Interface contacts:
Residue L45 in chain B interacts with residue F100 in chain A (closest heavy-atom distance 3.6 Å).
Residue S119 in chain B is in contact with residue Y37 in chain A (closest heavy-atom distance 4.8 Å).
Residue F105 in chain B contacts residue W92 in chain A (closest heavy-atom distance 3.6 Å).
Residue Y60 in chain B interacts with residue N96 in chain A (closest heavy-atom distance 4.2 Å).
Residue F95 in chain B is in contact with residue Q43 in chain A (closest heavy-atom distance 3.2 Å).
Residue G62 in chain B interacts with residue Y97 in chain A (closest heavy-atom distance 4.0 Å).
Residue V37 in chain B interacts with residue F100 in chain A (closest heavy-atom distance 3.5 Å).
Residue Q39 in chain B is in contact with residue Q39 in chain A (closest heavy-atom distance 3.2 Å).
Residue L45 in chain B interacts with residue P45 in chain A (closest heavy-atom distance 3.7 Å).
Residue L45 in chain B interacts with residue Q39 in chain A (closest heavy-atom distance 4.5 Å).
Residue V117 in chain B contacts residue W92 in chain A (closest heavy-atom distance 4.0 Å).
Residue K43 in chain B interacts with residue Y88 in chain A (closest heavy-atom distance 4.7 Å).
Residue Q39 in chain B is in contact with residue Y88 in chain A (closest heavy-atom distance 4.3 Å).
Residue L118 in chain B interacts with residue W92 in chain A (closest heavy-atom distance 2.8 Å).
Residue W123 in chain B contacts residue P45 in chain A (closest heavy-atom distance 3.2 Å).
Residue I120 in chain B interacts with residue Y37 in chain A (closest heavy-atom distance 2.8 Å).
Residue F95 in chain B interacts with residue Q39 in chain A (closest heavy-atom distance 4.2 Å).
Residue K116 in chain B contacts residue W92 in chain A (closest heavy-atom distance 3.7 Å).
Residue N109 in chain B interacts with residue N96 in chain A (closest heavy-atom distance 2.9 Å).
Residue F95 in chain B is in contact with residue G42 in chain A (closest heavy-atom distance 3.6 Å).
Residue W47 in chain B is in contact with residue V98 in chain A (closest heavy-atom distance 3.8 Å).
Residue W123 in chain B is in contact with residue S44 in chain A (closest heavy-atom distance 3.4 Å).
Residue Q46 in chain B interacts with residue Y97 in chain A (closest heavy-atom distance 4.7 Å).
Residue S59 in chain B is in contact with residue N96 in chain A (closest heavy-atom distance 3.5 Å).
Residue S119 in chain B contacts residue W92 in chain A (closest heavy-atom distance 4.4 Å).
Residue I120 in chain B contacts residue Q90 in chain A (closest heavy-atom distance 3.7 Å).
Residue S49 in chain B is in contact with residue V98 in chain A (closest heavy-atom distance 3.4 Å).
Residue I120 in chain B contacts residue L47 in chain A (closest heavy-atom distance 3.9 Å).
Residue L122 in chain B is in contact with residue L47 in chain A (closest heavy-atom distance 4.4 Å).
Residue E115 in chain B is in contact with residue W92 in chain A (closest heavy-atom distance 4.1 Å).
Residue F95 in chain B interacts with residue S44 in chain A (closest heavy-atom distance 3.5 Å).
Residue R110 in chain B is in contact with residue N96 in chain A (closest heavy-atom distance 4.5 Å).
Residue L45 in chain B is in contact with residue Y88 in chain A (closest heavy-atom distance 3.6 Å).
Residue S50 in chain B is in contact with residue V98 in chain A (closest heavy-atom distance 3.9 Å).
Residue A61 in chain B interacts with residue Y97 in chain A (closest heavy-atom distance 4.6 Å).
Residue R110 in chain B interacts with residue S94 in chain A (closest heavy-atom distance 3.7 Å).
Residue S119 in chain B contacts residue F50 in chain A (closest heavy-atom distance 3.3 Å).
Residue W47 in chain B is in contact with residue Y97 in chain A (closest heavy-atom distance 3.9 Å).
Residue W47 in chain B is in contact with residue F100 in chain A (closest heavy-atom distance 3.4 Å).
Residue F105 in chain B interacts with residue N96 in chain A (closest heavy-atom distance 4.6 Å).
Residue G124 in chain B interacts with residue S44 in chain A (closest heavy-atom distance 3.8 Å).
Residue S50 in chain B contacts residue N96 in chain A (closest heavy-atom distance 3.3 Å).
Residue F95 in chain B contacts residue P45 in chain A (closest heavy-atom distance 3.9 Å).
Residue H100 in chain B interacts with residue S54 in chain A (closest heavy-atom distance 3.2 Å).
Residue W123 in chain B interacts with residue Q90 in chain A (closest heavy-atom distance 3.6 Å).
Residue L118 in chain B contacts residue F50 in chain A (closest heavy-atom distance 3.2 Å).
Residue R125 in chain B interacts with residue Q43 in chain A (closest heavy-atom distance 4.7 Å).
Residue W123 in chain B contacts residue Y37 in chain A (closest heavy-atom distance 3.5 Å).
Residue R110 in chain B is in contact with residue K95 in chain A (closest heavy-atom distance 3.6 Å).
Residue W123 in chain B is in contact with residue V46 in chain A (closest heavy-atom distance 4.2 Å).
Residue R110 in chain B is in contact with residue D93 in chain A (closest heavy-atom distance 4.0 Å).
Residue Q39 in chain B is in contact with residue P45 in chain A (closest heavy-atom distance 3.6 Å).
Residue G44 in chain B is in contact with residue G102 in chain A (closest heavy-atom distance 4.3 Å).
Residue H100 in chain B is in contact with residue N53 in chain A (closest heavy-atom distance 4.6 Å).
Residue Q46 in chain B interacts with residue F100 in chain A (closest heavy-atom distance 3.5 Å).
Residue G44 in chain B is in contact with residue Y88 in chain A (closest heavy-atom distance 3.3 Å).
Residue D121 in chain B is in contact with residue Y37 in chain A (closest heavy-atom distance 4.3 Å).
Residue D121 in chain B is in contact with residue L47 in chain A (closest heavy-atom distance 3.9 Å).
Residue M35 in chain B is in contact with residue Q90 in chain A (closest heavy-atom distance 4.5 Å).
Residue L122 in chain B interacts with residue S57 in chain A (closest heavy-atom distance 4.0 Å).

This data describes a binding interaction between two proteins.

Sequence of chain B:
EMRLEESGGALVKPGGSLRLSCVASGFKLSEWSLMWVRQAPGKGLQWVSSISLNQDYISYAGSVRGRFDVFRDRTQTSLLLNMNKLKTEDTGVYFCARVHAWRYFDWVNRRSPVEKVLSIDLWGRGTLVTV

Sequence of chain A:
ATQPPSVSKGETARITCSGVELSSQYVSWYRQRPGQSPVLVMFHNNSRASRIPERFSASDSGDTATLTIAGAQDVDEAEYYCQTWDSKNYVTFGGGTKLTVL